Sequence of protein 2:
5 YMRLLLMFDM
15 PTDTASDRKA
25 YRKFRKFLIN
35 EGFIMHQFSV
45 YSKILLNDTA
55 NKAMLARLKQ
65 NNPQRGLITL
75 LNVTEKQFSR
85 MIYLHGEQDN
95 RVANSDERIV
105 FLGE

These two protein chains interact to form a complex.

Residue-level contacts at the interface:
Residue R4 in protein 1 contacts residue V96 in protein 2 (closest heavy-atom distance 3.0 Å).
Residue T5 in protein 1 is in contact with residue V104 in protein 2 (closest heavy-atom distance 2.9 Å).
Residue I32 in protein 1 is in contact with residue V96 in protein 2 (closest heavy-atom distance 4.3 Å).
Residue N19 in protein 1 contacts residue N34 in protein 2 (closest heavy-atom distance 3.3 Å).
Residue F260 in protein 1 is in contact with residue R102 in protein 2 (closest heavy-atom distance 3.5 Å).
Residue W3 in protein 1 contacts residue E101 in protein 2 (closest heavy-atom distance 3.7 Å).
Residue E30 in protein 1 contacts residue R95 in protein 2 (closest heavy-atom distance 3.6 Å).
Residue R242 in protein 1 interacts with residue F105 in protein 2 (closest heavy-atom distance 3.5 Å).
Residue W3 in protein 1 is in contact with residue I48 in protein 2 (closest heavy-atom distance 3.7 Å).
Residue N9 in protein 1 interacts with residue L106 in protein 2 (closest heavy-atom distance 3.5 Å).
Residue V7 in protein 1 interacts with residue V104 in protein 2 (closest heavy-atom distance 2.7 Å).
Residue H20 in protein 1 interacts with residue I33 in protein 2 (closest heavy-atom distance 3.2 Å).
Residue R4 in protein 1 is in contact with residue A97 in protein 2 (closest heavy-atom distance 3.8 Å).
Residue R4 in protein 1 interacts with residue D100 in protein 2 (closest heavy-atom distance 4.7 Å).
Residue R4 in protein 1 contacts residue V104 in protein 2 (closest heavy-atom distance 3.8 Å).
Residue N9 in protein 1 contacts residue F105 in protein 2 (closest heavy-atom distance 4.4 Å).
Residue W3 in protein 1 is in contact with residue S99 in protein 2 (closest heavy-atom distance 4.0 Å).
Residue W3 in protein 1 contacts residue D100 in protein 2 (closest heavy-atom distance 3.6 Å).
Residue F245 in protein 1 interacts with residue I103 in protein 2 (closest heavy-atom distance 3.3 Å).
Residue F23 in protein 1 contacts residue L106 in protein 2 (closest heavy-atom distance 3.5 Å).
Residue V7 in protein 1 interacts with residue F105 in protein 2 (closest heavy-atom distance 3.3 Å).
Residue E36 in protein 1 contacts residue K47 in protein 2 (closest heavy-atom distance 4.0 Å).
Residue H33 in protein 1 interacts with residue N34 in protein 2 (closest heavy-atom distance 3.1 Å).
Residue H33 in protein 1 is in contact with residue E35 in protein 2 (closest heavy-atom distance 3.5 Å).
Residue R242 in protein 1 interacts with residue E108 in protein 2 (closest heavy-atom distance 3.8 Å).
Residue T5 in protein 1 is in contact with residue R102 in protein 2 (closest heavy-atom distance 2.7 Å).
Residue N18 in protein 1 is in contact with residue N34 in protein 2 (closest heavy-atom distance 3.1 Å).
Residue W3 in protein 1 contacts residue R102 in protein 2 (closest heavy-atom distance 3.1 Å).
Residue R4 in protein 1 is in contact with residue E101 in protein 2 (closest heavy-atom distance 3.5 Å).
Residue W3 in protein 1 interacts with residue Y5 in protein 2 (closest heavy-atom distance 4.5 Å).
Residue E30 in protein 1 is in contact with residue V96 in protein 2 (closest heavy-atom distance 2.8 Å).
Residue L31 in protein 1 is in contact with residue A97 in protein 2 (closest heavy-atom distance 3.4 Å).
Residue K10 in protein 1 interacts with residue L106 in protein 2 (closest heavy-atom distance 3.6 Å).
Residue N18 in protein 1 contacts residue K30 in protein 2 (closest heavy-atom distance 4.4 Å).
Residue K10 in protein 1 contacts residue E108 in protein 2 (closest heavy-atom distance 4.6 Å).
Residue V6 in protein 1 interacts with residue L106 in protein 2 (closest heavy-atom distance 3.8 Å).
Residue E30 in protein 1 is in contact with residue A97 in protein 2 (closest heavy-atom distance 4.3 Å).
Residue F248 in protein 1 is in contact with residue R102 in protein 2 (closest heavy-atom distance 2.8 Å).
Residue M249 in protein 1 is in contact with residue R102 in protein 2 (closest heavy-atom distance 3.8 Å).
Residue R4 in protein 1 contacts residue R102 in protein 2 (closest heavy-atom distance 3.3 Å).
Residue S35 in protein 1 interacts with residue K47 in protein 2 (closest heavy-atom distance 3.8 Å).
Residue M1 in protein 1 is in contact with residue L50 in protein 2 (closest heavy-atom distance 4.3 Å).
Residue R4 in protein 1 interacts with residue S99 in protein 2 (closest heavy-atom distance 2.9 Å).
Residue N18 in protein 1 contacts residue I33 in protein 2 (closest heavy-atom distance 4.5 Å).
Residue M249 in protein 1 is in contact with residue I103 in protein 2 (closest heavy-atom distance 3.5 Å).
Residue H20 in protein 1 is in contact with residue G36 in protein 2 (closest heavy-atom distance 3.9 Å).
Residue K10 in protein 1 contacts residue G107 in protein 2 (closest heavy-atom distance 2.9 Å).
Residue H33 in protein 1 contacts residue G36 in protein 2 (closest heavy-atom distance 3.1 Å).
Residue E36 in protein 1 is in contact with residue I48 in protein 2 (closest heavy-atom distance 3.5 Å).
Residue N9 in protein 1 is in contact with residue E108 in protein 2 (closest heavy-atom distance 3.9 Å).
Residue E30 in protein 1 contacts residue N94 in protein 2 (closest heavy-atom distance 4.2 Å).
Residue N9 in protein 1 is in contact with residue G107 in protein 2 (closest heavy-atom distance 2.1 Å).
Residue V8 in protein 1 interacts with residue L106 in protein 2 (closest heavy-atom distance 4.1 Å).
Residue V6 in protein 1 interacts with residue V104 in protein 2 (closest heavy-atom distance 3.6 Å).
Residue E36 in protein 1 contacts residue A97 in protein 2 (closest heavy-atom distance 4.1 Å).
Residue I32 in protein 1 interacts with residue L106 in protein 2 (closest heavy-atom distance 4.5 Å).
Residue V7 in protein 1 contacts residue L106 in protein 2 (closest heavy-atom distance 2.5 Å).
Residue H33 in protein 1 interacts with residue K47 in protein 2 (closest heavy-atom distance 4.2 Å).
Residue T5 in protein 1 contacts residue I103 in protein 2 (closest heavy-atom distance 3.7 Å).
Residue W3 in protein 1 is in contact with residue L50 in protein 2 (closest heavy-atom distance 3.7 Å).

Sequence of protein 1:
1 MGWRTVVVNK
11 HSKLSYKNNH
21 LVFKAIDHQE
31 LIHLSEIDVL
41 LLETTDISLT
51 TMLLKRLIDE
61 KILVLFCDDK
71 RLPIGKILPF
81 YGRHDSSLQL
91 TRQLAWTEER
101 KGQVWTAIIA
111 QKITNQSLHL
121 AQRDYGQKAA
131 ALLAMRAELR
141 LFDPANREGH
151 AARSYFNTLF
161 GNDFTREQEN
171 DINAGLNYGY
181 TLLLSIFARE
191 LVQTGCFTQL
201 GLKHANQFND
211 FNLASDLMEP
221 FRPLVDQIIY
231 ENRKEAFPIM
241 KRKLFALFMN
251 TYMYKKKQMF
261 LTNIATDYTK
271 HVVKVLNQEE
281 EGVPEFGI